Interface contacts:
Residue L155 in protein 1 interacts with residue S49 in protein 2 (closest heavy-atom distance 3.3 Å).
Residue G152 in protein 1 interacts with residue Y48 in protein 2 (closest heavy-atom distance 3.5 Å).
Residue D204 in protein 1 contacts residue K33 in protein 2 (closest heavy-atom distance 3.6 Å).
Residue Q199 in protein 1 is in contact with residue D36 in protein 2 (closest heavy-atom distance 3.5 Å).
Residue L155 in protein 1 contacts residue T51 in protein 2 (closest heavy-atom distance 3.7 Å).
Residue Q157 in protein 1 interacts with residue E44 in protein 2 (closest heavy-atom distance 2.9 Å).
Residue N387 in protein 1 contacts residue P32 in protein 2 (closest heavy-atom distance 3.5 Å).
Residue T404 in protein 1 contacts residue L16 in protein 2 (closest heavy-atom distance 3.5 Å).
Residue V196 in protein 1 interacts with residue V37 in protein 2 (closest heavy-atom distance 3.6 Å).
Residue L155 in protein 1 is in contact with residue S47 in protein 2 (closest heavy-atom distance 4.2 Å).
Residue Q157 in protein 1 is in contact with residue S47 in protein 2 (closest heavy-atom distance 3.2 Å).
Residue Q199 in protein 1 interacts with residue Y41 in protein 2 (closest heavy-atom distance 3.3 Å).
Residue P164 in protein 1 is in contact with residue V56 in protein 2 (closest heavy-atom distance 3.6 Å).
Residue R138 in protein 1 interacts with residue D82 in protein 2 (closest heavy-atom distance 3.1 Å).
Residue V196 in protein 1 contacts residue Y41 in protein 2 (closest heavy-atom distance 3.9 Å).
Residue A400 in protein 1 is in contact with residue L46 in protein 2 (closest heavy-atom distance 4.0 Å).
Residue V165 in protein 1 is in contact with residue R55 in protein 2 (closest heavy-atom distance 3.7 Å).
Residue L159 in protein 1 is in contact with residue E44 in protein 2 (closest heavy-atom distance 2.7 Å).
Residue P389 in protein 1 interacts with residue A34 in protein 2 (closest heavy-atom distance 3.6 Å).
Residue F405 in protein 1 interacts with residue V37 in protein 2 (closest heavy-atom distance 3.3 Å).
Residue A384 in protein 1 interacts with residue L16 in protein 2 (closest heavy-atom distance 3.7 Å).
Residue T404 in protein 1 contacts residue L38 in protein 2 (closest heavy-atom distance 3.5 Å).
Residue V200 in protein 1 is in contact with residue V37 in protein 2 (closest heavy-atom distance 3.6 Å).
Residue V165 in protein 1 contacts residue P54 in protein 2 (closest heavy-atom distance 2.9 Å).
Residue Q199 in protein 1 contacts residue Q40 in protein 2 (closest heavy-atom distance 4.1 Å).
Residue R192 in protein 1 interacts with residue R42 in protein 2 (closest heavy-atom distance 3.0 Å).
Residue P389 in protein 1 contacts residue L38 in protein 2 (closest heavy-atom distance 4.2 Å).
Residue H195 in protein 1 interacts with residue Y41 in protein 2 (closest heavy-atom distance 4.2 Å).
Residue E169 in protein 1 interacts with residue K61 in protein 2 (closest heavy-atom distance 4.1 Å).
Residue N387 in protein 1 contacts residue L16 in protein 2 (closest heavy-atom distance 3.6 Å).
Residue P406 in protein 1 contacts residue E44 in protein 2 (closest heavy-atom distance 3.2 Å).
Residue V403 in protein 1 contacts residue L46 in protein 2 (closest heavy-atom distance 3.9 Å).
Residue M137 in protein 1 contacts residue F84 in protein 2 (closest heavy-atom distance 3.3 Å).
Residue F405 in protein 1 contacts residue T43 in protein 2 (closest heavy-atom distance 3.5 Å).
Residue T404 in protein 1 interacts with residue T43 in protein 2 (closest heavy-atom distance 3.5 Å).
Residue L394 in protein 1 is in contact with residue L46 in protein 2 (closest heavy-atom distance 4.3 Å).
Residue L168 in protein 1 contacts residue K61 in protein 2 (closest heavy-atom distance 3.3 Å).
Residue P406 in protein 1 contacts residue L46 in protein 2 (closest heavy-atom distance 4.3 Å).
Residue N387 in protein 1 contacts residue K19 in protein 2 (closest heavy-atom distance 2.7 Å).
Residue F405 in protein 1 is in contact with residue Y41 in protein 2 (closest heavy-atom distance 4.2 Å).
Residue P164 in protein 1 is in contact with residue P54 in protein 2 (closest heavy-atom distance 3.9 Å).
Residue D399 in protein 1 interacts with residue R12 in protein 2 (closest heavy-atom distance 4.2 Å).
Residue H413 in protein 1 contacts residue D82 in protein 2 (closest heavy-atom distance 4.2 Å).
Residue A156 in protein 1 contacts residue T51 in protein 2 (closest heavy-atom distance 3.7 Å).
Residue S401 in protein 1 is in contact with residue N15 in protein 2 (closest heavy-atom distance 3.3 Å).
Residue V165 in protein 1 contacts residue V56 in protein 2 (closest heavy-atom distance 3.9 Å).
Residue A366 in protein 1 interacts with residue A34 in protein 2 (closest heavy-atom distance 4.2 Å).
Residue E134 in protein 1 is in contact with residue F84 in protein 2 (closest heavy-atom distance 3.8 Å).
Residue A153 in protein 1 interacts with residue L46 in protein 2 (closest heavy-atom distance 4.3 Å).
Residue R138 in protein 1 contacts residue S83 in protein 2 (closest heavy-atom distance 3.4 Å).
Residue V200 in protein 1 interacts with residue A34 in protein 2 (closest heavy-atom distance 4.2 Å).
Residue Q167 in protein 1 contacts residue R55 in protein 2 (closest heavy-atom distance 3.1 Å).
Residue L155 in protein 1 contacts residue L50 in protein 2 (closest heavy-atom distance 4.0 Å).
Residue R150 in protein 1 interacts with residue I53 in protein 2 (closest heavy-atom distance 3.9 Å).
Residue A163 in protein 1 interacts with residue P54 in protein 2 (closest heavy-atom distance 3.1 Å).
Residue V166 in protein 1 is in contact with residue L58 in protein 2 (closest heavy-atom distance 4.2 Å).
Residue K203 in protein 1 is in contact with residue A34 in protein 2 (closest heavy-atom distance 3.8 Å).
Residue V166 in protein 1 contacts residue V56 in protein 2 (closest heavy-atom distance 4.2 Å).
Residue K203 in protein 1 is in contact with residue K33 in protein 2 (closest heavy-atom distance 3.1 Å).
Residue S401 in protein 1 is in contact with residue Q45 in protein 2 (closest heavy-atom distance 3.2 Å).

Sequence of protein 2:
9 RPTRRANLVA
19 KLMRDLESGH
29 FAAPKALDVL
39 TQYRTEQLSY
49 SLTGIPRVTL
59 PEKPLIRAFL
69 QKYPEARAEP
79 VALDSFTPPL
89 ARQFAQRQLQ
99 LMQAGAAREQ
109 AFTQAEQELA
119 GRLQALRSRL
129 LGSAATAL

This data describes a binding interaction between two proteins.

Sequence of protein 1:
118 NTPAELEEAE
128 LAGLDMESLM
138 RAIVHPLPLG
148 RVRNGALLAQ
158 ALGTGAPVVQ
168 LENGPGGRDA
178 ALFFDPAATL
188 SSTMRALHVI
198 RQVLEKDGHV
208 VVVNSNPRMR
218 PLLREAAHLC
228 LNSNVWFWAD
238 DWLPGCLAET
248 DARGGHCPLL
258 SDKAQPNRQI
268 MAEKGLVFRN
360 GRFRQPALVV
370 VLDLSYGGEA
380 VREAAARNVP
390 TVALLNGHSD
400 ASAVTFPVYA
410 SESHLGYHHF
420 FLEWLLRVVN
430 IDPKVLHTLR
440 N